Contacts between the two chains:
Residue D20 in chain A interacts with residue S630 in chain B (closest heavy-atom distance 2.8 Å).
Residue R742 in chain A interacts with residue E112 in chain B (closest heavy-atom distance 2.7 Å).
Residue R389 in chain A interacts with residue I395 in chain B (closest heavy-atom distance 2.8 Å).
Residue D95 in chain A is in contact with residue Y243 in chain B (closest heavy-atom distance 2.9 Å).
Residue R389 in chain A is in contact with residue A394 in chain B (closest heavy-atom distance 2.8 Å).
Residue E99 in chain A contacts residue G251 in chain B (closest heavy-atom distance 2.9 Å).
Residue R476 in chain A contacts residue M260 in chain B (closest heavy-atom distance 2.6 Å).
Residue R476 in chain A contacts residue S261 in chain B (closest heavy-atom distance 2.9 Å).
Residue T367 in chain A is in contact with residue C401 in chain B (closest heavy-atom distance 2.7 Å).
Residue E577 in chain A contacts residue K315 in chain B (closest heavy-atom distance 2.9 Å).
Residue R242 in chain A contacts residue E666 in chain B (closest heavy-atom distance 2.7 Å).
Residue R389 in chain A is in contact with residue Q402 in chain B (closest heavy-atom distance 2.8 Å).
Residue Q557 in chain A interacts with residue P436 in chain B (closest heavy-atom distance 3.0 Å).
Residue D344 in chain A contacts residue R226 in chain B (closest heavy-atom distance 3.0 Å).
Residue A550 in chain A contacts residue E599 in chain B (closest heavy-atom distance 2.9 Å).
Residue G243 in chain A contacts residue E666 in chain B (closest heavy-atom distance 2.8 Å).
Residue N608 in chain A is in contact with residue D441 in chain B (closest heavy-atom distance 2.9 Å).
Residue R506 in chain A contacts residue D684 in chain B (closest heavy-atom distance 2.8 Å).
Residue D68 in chain A contacts residue R224 in chain B (closest heavy-atom distance 2.8 Å).
Residue N605 in chain A contacts residue E437 in chain B (closest heavy-atom distance 2.9 Å).
Residue L183 in chain A interacts with residue T221 in chain B (closest heavy-atom distance 2.8 Å).
Residue A25 in chain A is in contact with residue Q597 in chain B (closest heavy-atom distance 2.8 Å).
Residue R735 in chain A is in contact with residue P89 in chain B (closest heavy-atom distance 3.0 Å).
Residue K487 in chain A interacts with residue T267 in chain B (closest heavy-atom distance 2.9 Å).
Residue D344 in chain A interacts with residue R241 in chain B (closest heavy-atom distance 2.9 Å).
Residue K745 in chain A is in contact with residue E70 in chain B (closest heavy-atom distance 2.7 Å).
Residue E494 in chain A is in contact with residue K686 in chain B (closest heavy-atom distance 2.9 Å).
Residue R476 in chain A contacts residue V264 in chain B (closest heavy-atom distance 2.9 Å).
Residue R336 in chain A contacts residue I244 in chain B (closest heavy-atom distance 2.8 Å).
Residue N13 in chain A contacts residue E719 in chain B (closest heavy-atom distance 2.7 Å).
Residue G546 in chain A contacts residue Q596 in chain B (closest heavy-atom distance 2.9 Å).
Residue T551 in chain A is in contact with residue E599 in chain B (closest heavy-atom distance 2.6 Å).
Residue T394 in chain A interacts with residue Q402 in chain B (closest heavy-atom distance 2.9 Å).
Residue E392 in chain A is in contact with residue E404 in chain B (closest heavy-atom distance 2.9 Å).
Residue E332 in chain A is in contact with residue R241 in chain B (closest heavy-atom distance 2.7 Å).
Residue N86 in chain A contacts residue S265 in chain B (closest heavy-atom distance 2.9 Å).
Residue F31 in chain A interacts with residue Q593 in chain B (closest heavy-atom distance 2.9 Å).
Residue R731 in chain A is in contact with residue E92 in chain B (closest heavy-atom distance 2.9 Å).
Residue R325 in chain A interacts with residue V230 in chain B (closest heavy-atom distance 2.9 Å).
Residue Q553 in chain A is in contact with residue R453 in chain B (closest heavy-atom distance 2.9 Å).
Residue Y65 in chain A contacts residue I228 in chain B (closest heavy-atom distance 2.9 Å).
Residue I23 in chain A interacts with residue L676 in chain B (closest heavy-atom distance 3.0 Å).
Residue N11 in chain A is in contact with residue T633 in chain B (closest heavy-atom distance 2.8 Å).
Residue E99 in chain A contacts residue I253 in chain B (closest heavy-atom distance 2.6 Å).
Residue C492 in chain A interacts with residue W689 in chain B (closest heavy-atom distance 2.6 Å).
Residue T30 in chain A is in contact with residue R673 in chain B (closest heavy-atom distance 2.6 Å).
Residue E464 in chain A is in contact with residue K270 in chain B (closest heavy-atom distance 2.8 Å).
Residue N79 in chain A interacts with residue A232 in chain B (closest heavy-atom distance 2.9 Å).
Residue T34 in chain A is in contact with residue C654 in chain B (closest heavy-atom distance 2.7 Å).
Residue R389 in chain A is in contact with residue D397 in chain B (closest heavy-atom distance 2.7 Å).
Residue R372 in chain A contacts residue L384 in chain B (closest heavy-atom distance 2.7 Å).
Residue D184 in chain A is in contact with residue T221 in chain B (closest heavy-atom distance 2.8 Å).
Residue N472 in chain A interacts with residue V266 in chain B (closest heavy-atom distance 2.8 Å).
Residue Q553 in chain A interacts with residue S450 in chain B (closest heavy-atom distance 3.0 Å).
Residue I12 in chain A is in contact with residue Q418 in chain B (closest heavy-atom distance 2.9 Å).
Residue T367 in chain A is in contact with residue E403 in chain B (closest heavy-atom distance 2.7 Å).
Residue Q177 in chain A interacts with residue K217 in chain B (closest heavy-atom distance 2.9 Å).
Residue S28 in chain A contacts residue Q593 in chain B (closest heavy-atom distance 2.9 Å).
Residue K374 in chain A is in contact with residue Q387 in chain B (closest heavy-atom distance 2.9 Å).
Residue R564 in chain A contacts residue E437 in chain B (closest heavy-atom distance 2.8 Å).

Sequence of chain A:
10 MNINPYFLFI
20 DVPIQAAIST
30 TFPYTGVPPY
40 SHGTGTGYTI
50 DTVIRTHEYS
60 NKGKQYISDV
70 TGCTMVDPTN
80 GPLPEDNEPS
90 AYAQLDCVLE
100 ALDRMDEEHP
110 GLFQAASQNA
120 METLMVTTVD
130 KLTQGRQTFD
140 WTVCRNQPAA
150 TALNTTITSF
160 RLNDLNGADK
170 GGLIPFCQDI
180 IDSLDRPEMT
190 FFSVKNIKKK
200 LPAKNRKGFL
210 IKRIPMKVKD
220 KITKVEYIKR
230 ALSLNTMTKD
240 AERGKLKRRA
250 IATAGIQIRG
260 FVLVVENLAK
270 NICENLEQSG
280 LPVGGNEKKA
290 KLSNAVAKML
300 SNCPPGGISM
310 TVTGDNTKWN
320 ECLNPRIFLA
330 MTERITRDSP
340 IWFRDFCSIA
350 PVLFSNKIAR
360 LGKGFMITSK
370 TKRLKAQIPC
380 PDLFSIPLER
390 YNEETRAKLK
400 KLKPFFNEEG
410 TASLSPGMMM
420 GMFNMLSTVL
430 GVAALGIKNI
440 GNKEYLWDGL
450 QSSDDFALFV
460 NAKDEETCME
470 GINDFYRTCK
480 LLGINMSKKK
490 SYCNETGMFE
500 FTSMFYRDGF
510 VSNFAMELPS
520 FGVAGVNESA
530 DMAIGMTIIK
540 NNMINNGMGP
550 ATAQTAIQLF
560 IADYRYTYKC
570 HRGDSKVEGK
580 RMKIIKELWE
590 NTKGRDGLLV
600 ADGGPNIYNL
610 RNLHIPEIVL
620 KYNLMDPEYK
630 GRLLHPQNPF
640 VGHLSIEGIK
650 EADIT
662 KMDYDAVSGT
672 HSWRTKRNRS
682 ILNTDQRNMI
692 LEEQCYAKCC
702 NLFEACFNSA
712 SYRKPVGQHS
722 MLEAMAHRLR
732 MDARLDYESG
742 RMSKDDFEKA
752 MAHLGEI

Sequence of chain B:
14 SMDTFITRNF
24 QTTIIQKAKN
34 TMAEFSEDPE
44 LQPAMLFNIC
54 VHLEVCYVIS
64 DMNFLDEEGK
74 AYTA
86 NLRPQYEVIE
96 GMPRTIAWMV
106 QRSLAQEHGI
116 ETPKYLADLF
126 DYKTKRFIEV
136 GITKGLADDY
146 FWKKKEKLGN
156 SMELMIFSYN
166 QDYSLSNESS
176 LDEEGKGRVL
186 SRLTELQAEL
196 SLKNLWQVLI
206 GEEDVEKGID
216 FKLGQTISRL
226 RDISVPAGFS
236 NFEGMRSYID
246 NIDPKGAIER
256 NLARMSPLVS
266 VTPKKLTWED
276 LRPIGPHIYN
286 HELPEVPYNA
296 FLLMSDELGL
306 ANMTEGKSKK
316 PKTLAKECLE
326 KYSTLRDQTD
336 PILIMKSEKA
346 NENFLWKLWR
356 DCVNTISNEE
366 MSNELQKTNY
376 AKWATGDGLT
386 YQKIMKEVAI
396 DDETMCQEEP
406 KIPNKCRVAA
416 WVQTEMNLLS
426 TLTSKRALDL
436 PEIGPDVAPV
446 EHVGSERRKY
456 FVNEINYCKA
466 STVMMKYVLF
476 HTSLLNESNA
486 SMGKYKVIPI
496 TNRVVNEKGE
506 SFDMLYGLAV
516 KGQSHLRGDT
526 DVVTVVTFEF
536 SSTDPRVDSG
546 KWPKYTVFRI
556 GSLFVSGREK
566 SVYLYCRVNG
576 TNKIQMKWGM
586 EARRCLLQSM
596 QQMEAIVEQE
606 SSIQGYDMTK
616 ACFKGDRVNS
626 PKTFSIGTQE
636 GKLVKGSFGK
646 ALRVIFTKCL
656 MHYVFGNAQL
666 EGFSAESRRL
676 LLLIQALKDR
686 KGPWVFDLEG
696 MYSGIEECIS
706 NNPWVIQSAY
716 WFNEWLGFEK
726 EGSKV

This data describes a binding interaction between two proteins.